This data describes a binding interaction between two proteins.

Interface contacts:
Residue Y117 in chain B contacts residue S29 in chain A (closest heavy-atom distance 2.1 Å).
Residue S129 in chain B interacts with residue Y103 in chain A (closest heavy-atom distance 5.0 Å).
Residue P116 in chain B is in contact with residue D54 in chain A (closest heavy-atom distance 5.0 Å).
Residue P134 in chain B contacts residue D101 in chain A (closest heavy-atom distance 3.2 Å).
Residue N127 in chain B interacts with residue Y103 in chain A (closest heavy-atom distance 4.7 Å).
Residue Y117 in chain B is in contact with residue F51 in chain A (closest heavy-atom distance 4.1 Å).
Residue E130 in chain B is in contact with residue Y103 in chain A (closest heavy-atom distance 4.0 Å).
Residue S135 in chain B interacts with residue D101 in chain A (closest heavy-atom distance 4.0 Å).
Residue Y117 in chain B is in contact with residue G53 in chain A (closest heavy-atom distance 3.5 Å).
Residue E130 in chain B interacts with residue D101 in chain A (closest heavy-atom distance 4.7 Å).
Residue Y117 in chain B is in contact with residue K73 in chain A (closest heavy-atom distance 4.0 Å).
Residue I32 in chain B contacts residue Y30 in chain A (closest heavy-atom distance 4.6 Å).
Residue Y117 in chain B interacts with residue D54 in chain A (closest heavy-atom distance 4.7 Å).
Residue Y117 in chain B is in contact with residue Y30 in chain A (closest heavy-atom distance 3.5 Å).
Residue N119 in chain B is in contact with residue Y30 in chain A (closest heavy-atom distance 5.0 Å).
Residue S133 in chain B is in contact with residue D101 in chain A (closest heavy-atom distance 3.4 Å).

Sequence of chain B:
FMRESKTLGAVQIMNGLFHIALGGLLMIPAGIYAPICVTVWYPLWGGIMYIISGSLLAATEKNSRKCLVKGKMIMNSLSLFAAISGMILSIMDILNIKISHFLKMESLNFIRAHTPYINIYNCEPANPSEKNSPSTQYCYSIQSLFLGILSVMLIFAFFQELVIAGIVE

Sequence of chain A:
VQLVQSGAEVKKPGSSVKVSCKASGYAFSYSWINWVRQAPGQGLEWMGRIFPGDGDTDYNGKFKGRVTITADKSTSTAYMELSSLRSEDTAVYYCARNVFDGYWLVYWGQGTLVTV